Interface contacts:
Residue K150 in protein 1 contacts residue V290 in protein 2 (closest heavy-atom distance 3.9 Å).
Residue I215 in protein 1 interacts with residue L287 in protein 2 (closest heavy-atom distance 4.4 Å).
Residue Q194 in protein 1 is in contact with residue R292 in protein 2 (closest heavy-atom distance 4.1 Å).
Residue E169 in protein 1 is in contact with residue Y268 in protein 2 (closest heavy-atom distance 2.8 Å).
Residue L139 in protein 1 is in contact with residue L274 in protein 2 (closest heavy-atom distance 4.0 Å).
Residue V170 in protein 1 contacts residue Y268 in protein 2 (closest heavy-atom distance 3.9 Å).
Residue E195 in protein 1 is in contact with residue T293 in protein 2 (closest heavy-atom distance 3.0 Å).
Residue W212 in protein 1 interacts with residue V290 in protein 2 (closest heavy-atom distance 4.4 Å).
Residue D108 in protein 1 contacts residue Y268 in protein 2 (closest heavy-atom distance 4.2 Å).
Residue Q116 in protein 1 interacts with residue A270 in protein 2 (closest heavy-atom distance 3.8 Å).
Residue I138 in protein 1 interacts with residue A270 in protein 2 (closest heavy-atom distance 3.5 Å).
Residue Q116 in protein 1 interacts with residue T269 in protein 2 (closest heavy-atom distance 3.5 Å).
Residue E195 in protein 1 contacts residue G289 in protein 2 (closest heavy-atom distance 3.9 Å).
Residue I138 in protein 1 is in contact with residue S271 in protein 2 (closest heavy-atom distance 3.8 Å).
Residue W154 in protein 1 contacts residue P288 in protein 2 (closest heavy-atom distance 3.9 Å).
Residue Q194 in protein 1 is in contact with residue V290 in protein 2 (closest heavy-atom distance 3.4 Å).
Residue E187 in protein 1 interacts with residue T293 in protein 2 (closest heavy-atom distance 3.6 Å).
Residue D142 in protein 1 contacts residue T269 in protein 2 (closest heavy-atom distance 3.2 Å).
Residue G186 in protein 1 contacts residue A294 in protein 2 (closest heavy-atom distance 3.4 Å).
Residue Y112 in protein 1 interacts with residue S266 in protein 2 (closest heavy-atom distance 3.7 Å).
Residue T188 in protein 1 contacts residue A294 in protein 2 (closest heavy-atom distance 4.0 Å).
Residue D143 in protein 1 contacts residue L274 in protein 2 (closest heavy-atom distance 3.8 Å).
Residue E187 in protein 1 is in contact with residue R292 in protein 2 (closest heavy-atom distance 3.3 Å).
Residue Q194 in protein 1 is in contact with residue T293 in protein 2 (closest heavy-atom distance 3.6 Å).
Residue D142 in protein 1 contacts residue L274 in protein 2 (closest heavy-atom distance 4.1 Å).
Residue Q194 in protein 1 contacts residue K291 in protein 2 (closest heavy-atom distance 3.5 Å).
Residue E195 in protein 1 is in contact with residue V290 in protein 2 (closest heavy-atom distance 3.2 Å).
Residue F173 in protein 1 interacts with residue Y268 in protein 2 (closest heavy-atom distance 3.5 Å).
Residue Y112 in protein 1 interacts with residue F267 in protein 2 (closest heavy-atom distance 3.3 Å).
Residue L139 in protein 1 interacts with residue S271 in protein 2 (closest heavy-atom distance 3.6 Å).
Residue D189 in protein 1 is in contact with residue R292 in protein 2 (closest heavy-atom distance 3.8 Å).
Residue H147 in protein 1 contacts residue L287 in protein 2 (closest heavy-atom distance 4.1 Å).
Residue L208 in protein 1 interacts with residue G289 in protein 2 (closest heavy-atom distance 3.8 Å).
Residue L208 in protein 1 contacts residue P288 in protein 2 (closest heavy-atom distance 3.9 Å).
Residue E195 in protein 1 contacts residue A294 in protein 2 (closest heavy-atom distance 3.3 Å).
Residue W212 in protein 1 is in contact with residue P288 in protein 2 (closest heavy-atom distance 3.1 Å).
Residue G186 in protein 1 is in contact with residue T293 in protein 2 (closest heavy-atom distance 4.2 Å).
Residue I196 in protein 1 contacts residue V290 in protein 2 (closest heavy-atom distance 4.3 Å).
Residue I196 in protein 1 interacts with residue G289 in protein 2 (closest heavy-atom distance 3.7 Å).
Residue L193 in protein 1 is in contact with residue A294 in protein 2 (closest heavy-atom distance 3.3 Å).
Residue Q194 in protein 1 is in contact with residue L287 in protein 2 (closest heavy-atom distance 4.1 Å).
Residue Q116 in protein 1 is in contact with residue S266 in protein 2 (closest heavy-atom distance 2.8 Å).
Residue W154 in protein 1 interacts with residue G289 in protein 2 (closest heavy-atom distance 4.0 Å).
Residue L197 in protein 1 contacts residue K291 in protein 2 (closest heavy-atom distance 3.6 Å).
Residue A211 in protein 1 is in contact with residue P288 in protein 2 (closest heavy-atom distance 4.1 Å).
Residue W212 in protein 1 contacts residue L287 in protein 2 (closest heavy-atom distance 3.5 Å).
Residue L197 in protein 1 is in contact with residue V290 in protein 2 (closest heavy-atom distance 4.2 Å).
Residue D108 in protein 1 interacts with residue F267 in protein 2 (closest heavy-atom distance 3.9 Å).
Residue D142 in protein 1 contacts residue A270 in protein 2 (closest heavy-atom distance 3.0 Å).
Residue T115 in protein 1 is in contact with residue A270 in protein 2 (closest heavy-atom distance 3.7 Å).
Residue T188 in protein 1 is in contact with residue R292 in protein 2 (closest heavy-atom distance 3.3 Å).
Residue L193 in protein 1 interacts with residue T293 in protein 2 (closest heavy-atom distance 3.9 Å).
Residue D142 in protein 1 is in contact with residue S271 in protein 2 (closest heavy-atom distance 2.7 Å).
Residue I215 in protein 1 contacts residue P288 in protein 2 (closest heavy-atom distance 3.5 Å).
Residue I191 in protein 1 interacts with residue L287 in protein 2 (closest heavy-atom distance 3.9 Å).
Residue N184 in protein 1 is in contact with residue A294 in protein 2 (closest heavy-atom distance 3.1 Å).
Residue E195 in protein 1 is in contact with residue K291 in protein 2 (closest heavy-atom distance 3.0 Å).
Residue L197 in protein 1 contacts residue G289 in protein 2 (closest heavy-atom distance 3.0 Å).
Residue N146 in protein 1 interacts with residue L274 in protein 2 (closest heavy-atom distance 4.0 Å).
Residue Y145 in protein 1 interacts with residue Y268 in protein 2 (closest heavy-atom distance 4.0 Å).

These two protein chains interact to form a complex.

Sequence of protein 1:
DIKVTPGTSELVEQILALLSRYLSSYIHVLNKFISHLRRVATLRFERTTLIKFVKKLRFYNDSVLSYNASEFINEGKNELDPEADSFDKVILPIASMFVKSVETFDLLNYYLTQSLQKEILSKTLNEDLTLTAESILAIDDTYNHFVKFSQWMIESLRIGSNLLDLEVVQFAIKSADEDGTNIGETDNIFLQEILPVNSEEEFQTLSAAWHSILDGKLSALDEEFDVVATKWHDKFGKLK

Sequence of protein 2:
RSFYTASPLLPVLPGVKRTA